These two protein chains interact to form a complex.

Sequence of the first protein:
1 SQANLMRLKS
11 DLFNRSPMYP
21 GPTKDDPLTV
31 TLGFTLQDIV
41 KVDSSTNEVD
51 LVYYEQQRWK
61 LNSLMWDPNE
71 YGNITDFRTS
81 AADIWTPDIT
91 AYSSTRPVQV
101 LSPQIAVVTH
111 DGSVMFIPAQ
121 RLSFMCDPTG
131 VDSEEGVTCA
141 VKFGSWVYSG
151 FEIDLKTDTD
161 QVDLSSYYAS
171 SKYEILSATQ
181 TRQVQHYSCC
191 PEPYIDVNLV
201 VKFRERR

Interface contacts:
Residue S149 in the first protein interacts with residue D11 in the second protein (closest heavy-atom distance 3.5 Å).
Residue E192 in the first protein interacts with residue H12 in the second protein (closest heavy-atom distance 2.5 Å).
Residue Y194 in the first protein is in contact with residue D11 in the second protein (closest heavy-atom distance 3.7 Å).
Residue Y187 in the first protein contacts residue G1 in the second protein (closest heavy-atom distance 4.0 Å).
Residue Y194 in the first protein interacts with residue H12 in the second protein (closest heavy-atom distance 3.8 Å).
Residue W146 in the first protein interacts with residue P6 in the second protein (closest heavy-atom distance 3.6 Å).
Residue Y187 in the first protein interacts with residue H5 in the second protein (closest heavy-atom distance 2.5 Å).
Residue Y187 in the first protein contacts residue C8 in the second protein (closest heavy-atom distance 4.2 Å).
Residue Y148 in the first protein is in contact with residue A7 in the second protein (closest heavy-atom distance 3.9 Å).
Residue C189 in the first protein is in contact with residue C2 in the second protein (closest heavy-atom distance 3.9 Å).
Residue Y187 in the first protein contacts residue C2 in the second protein (closest heavy-atom distance 4.4 Å).
Residue V147 in the first protein interacts with residue V10 in the second protein (closest heavy-atom distance 3.8 Å).
Residue C190 in the first protein is in contact with residue H12 in the second protein (closest heavy-atom distance 3.3 Å).
Residue E152 in the first protein is in contact with residue D11 in the second protein (closest heavy-atom distance 4.2 Å).
Residue Y194 in the first protein interacts with residue A7 in the second protein (closest heavy-atom distance 3.2 Å).
Residue C189 in the first protein is in contact with residue C8 in the second protein (closest heavy-atom distance 4.9 Å).
Residue V147 in the first protein interacts with residue D11 in the second protein (closest heavy-atom distance 4.6 Å).
Residue V147 in the first protein interacts with residue A7 in the second protein (closest heavy-atom distance 4.3 Å).
Residue S149 in the first protein is in contact with residue A7 in the second protein (closest heavy-atom distance 4.9 Å).
Residue Y194 in the first protein contacts residue C8 in the second protein (closest heavy-atom distance 3.3 Å).
Residue C189 in the first protein interacts with residue H12 in the second protein (closest heavy-atom distance 3.9 Å).
Residue C190 in the first protein interacts with residue C8 in the second protein (closest heavy-atom distance 4.1 Å).
Residue C190 in the first protein contacts residue C2 in the second protein (closest heavy-atom distance 4.1 Å).
Residue C189 in the first protein is in contact with residue I15 in the second protein (closest heavy-atom distance 3.5 Å).
Residue Y148 in the first protein contacts residue D11 in the second protein (closest heavy-atom distance 5.0 Å).
Residue W146 in the first protein is in contact with residue A7 in the second protein (closest heavy-atom distance 3.5 Å).
Residue E192 in the first protein interacts with residue D11 in the second protein (closest heavy-atom distance 4.2 Å).
Residue S145 in the first protein interacts with residue A7 in the second protein (closest heavy-atom distance 3.8 Å).

Sequence of the second protein:
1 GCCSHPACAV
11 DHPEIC